Residue-level contacts at the interface:
Residue E3 in the second protein interacts with residue Q31 in the first protein (closest heavy-atom distance 3.4 Å).
Residue L11 in the second protein interacts with residue I28 in the first protein (closest heavy-atom distance 3.8 Å).
Residue F4 in the second protein interacts with residue L35 in the first protein (closest heavy-atom distance 4.3 Å).
Residue E3 in the second protein contacts residue E27 in the first protein (closest heavy-atom distance 3.4 Å).
Residue F4 in the second protein is in contact with residue Q31 in the first protein (closest heavy-atom distance 4.1 Å).
Residue R10 in the second protein contacts residue E24 in the first protein (closest heavy-atom distance 3.7 Å).

This data describes a binding interaction between two proteins.

Sequence of the first protein:
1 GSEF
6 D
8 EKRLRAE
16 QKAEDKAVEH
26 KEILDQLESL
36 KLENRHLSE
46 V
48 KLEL

Sequence of the second protein:
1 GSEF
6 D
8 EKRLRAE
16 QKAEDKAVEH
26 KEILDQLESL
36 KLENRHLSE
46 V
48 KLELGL